Sequence of protein 1:
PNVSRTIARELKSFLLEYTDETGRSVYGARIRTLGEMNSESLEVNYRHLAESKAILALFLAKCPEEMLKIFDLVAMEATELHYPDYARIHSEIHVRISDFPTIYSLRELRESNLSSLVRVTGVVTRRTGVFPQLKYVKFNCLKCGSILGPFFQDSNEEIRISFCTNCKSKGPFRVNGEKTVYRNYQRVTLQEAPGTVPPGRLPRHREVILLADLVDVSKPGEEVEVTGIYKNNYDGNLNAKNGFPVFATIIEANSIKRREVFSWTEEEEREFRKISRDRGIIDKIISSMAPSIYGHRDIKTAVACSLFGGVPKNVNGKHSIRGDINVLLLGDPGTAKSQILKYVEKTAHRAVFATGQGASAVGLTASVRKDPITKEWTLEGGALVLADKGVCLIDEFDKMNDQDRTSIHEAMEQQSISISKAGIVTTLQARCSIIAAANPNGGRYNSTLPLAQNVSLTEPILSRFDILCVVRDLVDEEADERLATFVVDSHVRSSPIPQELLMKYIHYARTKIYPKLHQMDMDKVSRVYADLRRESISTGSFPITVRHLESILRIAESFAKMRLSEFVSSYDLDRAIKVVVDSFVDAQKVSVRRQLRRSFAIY

Sequence of protein 2:
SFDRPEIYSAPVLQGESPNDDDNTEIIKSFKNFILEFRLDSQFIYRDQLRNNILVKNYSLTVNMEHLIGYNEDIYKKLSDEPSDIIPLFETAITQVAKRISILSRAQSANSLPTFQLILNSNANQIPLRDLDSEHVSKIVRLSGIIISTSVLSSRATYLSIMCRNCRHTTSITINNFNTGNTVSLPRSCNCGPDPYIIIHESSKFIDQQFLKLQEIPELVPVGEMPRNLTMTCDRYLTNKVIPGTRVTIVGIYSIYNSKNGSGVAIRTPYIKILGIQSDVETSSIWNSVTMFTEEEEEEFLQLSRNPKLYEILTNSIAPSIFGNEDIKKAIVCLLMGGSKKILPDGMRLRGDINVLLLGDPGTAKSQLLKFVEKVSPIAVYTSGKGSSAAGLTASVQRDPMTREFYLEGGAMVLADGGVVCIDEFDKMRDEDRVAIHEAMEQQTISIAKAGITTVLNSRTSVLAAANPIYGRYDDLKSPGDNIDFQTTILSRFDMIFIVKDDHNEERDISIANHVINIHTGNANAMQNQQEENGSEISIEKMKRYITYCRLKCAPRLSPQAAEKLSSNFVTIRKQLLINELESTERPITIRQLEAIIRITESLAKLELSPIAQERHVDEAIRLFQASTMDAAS

These two protein chains interact to form a complex.

Contacts between the two chains:
Residue T577 in protein 2 is in contact with residue L778 in protein 1 (closest heavy-atom distance 3.2 Å).
Residue E465 in protein 2 is in contact with residue K633 in protein 1 (closest heavy-atom distance 2.8 Å).
Residue I166 in protein 2 interacts with residue I636 in protein 1 (closest heavy-atom distance 3.0 Å).
Residue S444 in protein 2 interacts with residue S630 in protein 1 (closest heavy-atom distance 2.7 Å).
Residue R324 in protein 2 interacts with residue P332 in protein 1 (closest heavy-atom distance 3.1 Å).
Residue S377 in protein 2 interacts with residue H531 in protein 1 (closest heavy-atom distance 3.1 Å).
Residue P457 in protein 2 interacts with residue W589 in protein 1 (closest heavy-atom distance 3.3 Å).
Residue I573 in protein 2 contacts residue Q780 in protein 1 (closest heavy-atom distance 2.7 Å).
Residue Q424 in protein 2 is in contact with residue H531 in protein 1 (closest heavy-atom distance 3.0 Å).
Residue H576 in protein 2 contacts residue K525 in protein 1 (closest heavy-atom distance 3.4 Å).
Residue P418 in protein 2 interacts with residue T806 in protein 1 (closest heavy-atom distance 3.4 Å).
Residue M270 in protein 2 contacts residue E592 in protein 1 (closest heavy-atom distance 3.4 Å).
Residue T577 in protein 2 interacts with residue Q780 in protein 1 (closest heavy-atom distance 2.3 Å).
Residue H576 in protein 2 contacts residue E811 in protein 1 (closest heavy-atom distance 3.2 Å).
Residue G289 in protein 2 interacts with residue I636 in protein 1 (closest heavy-atom distance 3.2 Å).
Residue R272 in protein 2 is in contact with residue V330 in protein 1 (closest heavy-atom distance 3.2 Å).
Residue M270 in protein 2 interacts with residue D583 in protein 1 (closest heavy-atom distance 3.2 Å).
Residue D85 in protein 2 interacts with residue E378 in protein 1 (closest heavy-atom distance 3.1 Å).
Residue D417 in protein 2 interacts with residue F803 in protein 1 (closest heavy-atom distance 2.9 Å).
Residue N273 in protein 2 is in contact with residue E588 in protein 1 (closest heavy-atom distance 3.2 Å).
Residue S153 in protein 2 contacts residue N384 in protein 1 (closest heavy-atom distance 3.5 Å).
Residue E481 in protein 2 interacts with residue H621 in protein 1 (closest heavy-atom distance 2.4 Å).
Residue S153 in protein 2 interacts with residue R383 in protein 1 (closest heavy-atom distance 3.1 Å).
Residue I167 in protein 2 interacts with residue W589 in protein 1 (closest heavy-atom distance 3.2 Å).
Residue I596 in protein 2 interacts with residue K530 in protein 1 (closest heavy-atom distance 2.9 Å).
Residue H576 in protein 2 interacts with residue L814 in protein 1 (closest heavy-atom distance 3.3 Å).
Residue A446 in protein 2 contacts residue K633 in protein 1 (closest heavy-atom distance 3.5 Å).
Residue D565 in protein 2 interacts with residue Y790 in protein 1 (closest heavy-atom distance 3.0 Å).
Residue V267 in protein 2 is in contact with residue R562 in protein 1 (closest heavy-atom distance 3.3 Å).
Residue G419 in protein 2 contacts residue T806 in protein 1 (closest heavy-atom distance 3.4 Å).
Residue I300 in protein 2 interacts with residue P332 in protein 1 (closest heavy-atom distance 3.4 Å).
Residue Y438 in protein 2 interacts with residue E625 in protein 1 (closest heavy-atom distance 3.5 Å).
Residue E269 in protein 2 contacts residue P420 in protein 1 (closest heavy-atom distance 3.1 Å).
Residue S445 in protein 2 contacts residue I629 in protein 1 (closest heavy-atom distance 3.2 Å).
Residue D565 in protein 2 contacts residue R794 in protein 1 (closest heavy-atom distance 3.0 Å).
Residue E465 in protein 2 is in contact with residue S632 in protein 1 (closest heavy-atom distance 3.2 Å).
Residue S445 in protein 2 contacts residue S630 in protein 1 (closest heavy-atom distance 3.1 Å).
Residue A322 in protein 2 interacts with residue L334 in protein 1 (closest heavy-atom distance 3.0 Å).
Residue G578 in protein 2 is in contact with residue Q780 in protein 1 (closest heavy-atom distance 3.1 Å).
Residue S153 in protein 2 contacts residue Y382 in protein 1 (closest heavy-atom distance 2.5 Å).
Residue G289 in protein 2 is in contact with residue T638 in protein 1 (closest heavy-atom distance 3.1 Å).
Residue E263 in protein 2 is in contact with residue L598 in protein 1 (closest heavy-atom distance 3.2 Å).
Residue Q259 in protein 2 is in contact with residue L591 in protein 1 (closest heavy-atom distance 3.1 Å).
Residue S423 in protein 2 contacts residue E625 in protein 1 (closest heavy-atom distance 3.3 Å).
Residue S440 in protein 2 is in contact with residue E622 in protein 1 (closest heavy-atom distance 3.4 Å).
Residue K427 in protein 2 contacts residue E625 in protein 1 (closest heavy-atom distance 3.3 Å).
Residue K257 in protein 2 is in contact with residue E588 in protein 1 (closest heavy-atom distance 2.9 Å).
Residue I323 in protein 2 interacts with residue Y385 in protein 1 (closest heavy-atom distance 3.3 Å).
Residue H560 in protein 2 contacts residue I798 in protein 1 (closest heavy-atom distance 3.2 Å).
Residue Y463 in protein 2 interacts with residue A634 in protein 1 (closest heavy-atom distance 3.3 Å).
Residue E269 in protein 2 contacts residue R327 in protein 1 (closest heavy-atom distance 1.9 Å).
Residue V321 in protein 2 is in contact with residue Q333 in protein 1 (closest heavy-atom distance 3.1 Å).
Residue Y438 in protein 2 is in contact with residue Q626 in protein 1 (closest heavy-atom distance 2.9 Å).
Residue E263 in protein 2 is in contact with residue Q641 in protein 1 (closest heavy-atom distance 3.2 Å).
Residue N574 in protein 2 is in contact with residue Q780 in protein 1 (closest heavy-atom distance 3.2 Å).
Residue V321 in protein 2 is in contact with residue D435 in protein 1 (closest heavy-atom distance 3.1 Å).
Residue A322 in protein 2 contacts residue Q333 in protein 1 (closest heavy-atom distance 3.4 Å).
Residue I167 in protein 2 contacts residue I636 in protein 1 (closest heavy-atom distance 3.5 Å).
Residue E562 in protein 2 interacts with residue R795 in protein 1 (closest heavy-atom distance 3.2 Å).
Residue V265 in protein 2 interacts with residue R562 in protein 1 (closest heavy-atom distance 3.2 Å).